Contacts between the two chains:
Residue A21 in chain A contacts residue R39 in chain B (closest heavy-atom distance 3.3 Å).
Residue G15 in chain A interacts with residue A149 in chain B (closest heavy-atom distance 3.1 Å).
Residue T5 in chain A is in contact with residue Q158 in chain B (closest heavy-atom distance 3.2 Å).
Residue V17 in chain A contacts residue A97 in chain B (closest heavy-atom distance 3.2 Å).
Residue G9 in chain A interacts with residue V29 in chain B (closest heavy-atom distance 3.3 Å).
Residue T10 in chain A is in contact with residue Q31 in chain B (closest heavy-atom distance 3.1 Å).
Residue T4 in chain A contacts residue N19 in chain B (closest heavy-atom distance 3.2 Å).
Residue T10 in chain A contacts residue D30 in chain B (closest heavy-atom distance 3.2 Å).
Residue T4 in chain A interacts with residue Y159 in chain B (closest heavy-atom distance 2.9 Å).
Residue G8 in chain A is in contact with residue F155 in chain B (closest heavy-atom distance 2.9 Å).
Residue F13 in chain A contacts residue A136 in chain B (closest heavy-atom distance 3.4 Å).
Residue E16 in chain A interacts with residue A149 in chain B (closest heavy-atom distance 3.4 Å).
Residue D63 in chain A interacts with residue R39 in chain B (closest heavy-atom distance 3.4 Å).
Residue A20 in chain A contacts residue R39 in chain B (closest heavy-atom distance 3.2 Å).
Residue V17 in chain A is in contact with residue A149 in chain B (closest heavy-atom distance 3.4 Å).
Residue G15 in chain A interacts with residue Y138 in chain B (closest heavy-atom distance 3.1 Å).
Residue E16 in chain A is in contact with residue V38 in chain B (closest heavy-atom distance 3.0 Å).
Residue D61 in chain A contacts residue R39 in chain B (closest heavy-atom distance 2.9 Å).
Residue E16 in chain A contacts residue Y138 in chain B (closest heavy-atom distance 3.2 Å).
Residue T5 in chain A contacts residue F119 in chain B (closest heavy-atom distance 3.5 Å).
Residue H12 in chain A contacts residue D152 in chain B (closest heavy-atom distance 3.2 Å).
Residue E16 in chain A interacts with residue Q37 in chain B (closest heavy-atom distance 3.0 Å).
Residue N7 in chain A interacts with residue K156 in chain B (closest heavy-atom distance 3.2 Å).
Residue H12 in chain A is in contact with residue Q31 in chain B (closest heavy-atom distance 3.0 Å).
Residue G9 in chain A is in contact with residue I57 in chain B (closest heavy-atom distance 3.3 Å).
Residue V17 in chain A contacts residue T145 in chain B (closest heavy-atom distance 2.8 Å).
Residue V24 in chain A is in contact with residue Q37 in chain B (closest heavy-atom distance 3.4 Å).
Residue A3 in chain A contacts residue Y159 in chain B (closest heavy-atom distance 3.2 Å).
Residue F13 in chain A interacts with residue V33 in chain B (closest heavy-atom distance 3.4 Å).
Residue C62 in chain A interacts with residue R39 in chain B (closest heavy-atom distance 3.2 Å).
Residue G9 in chain A contacts residue T154 in chain B (closest heavy-atom distance 3.4 Å).
Residue V11 in chain A contacts residue A153 in chain B (closest heavy-atom distance 2.9 Å).
Residue E16 in chain A interacts with residue G36 in chain B (closest heavy-atom distance 3.1 Å).
Residue F13 in chain A is in contact with residue A151 in chain B (closest heavy-atom distance 2.8 Å).
Residue F13 in chain A is in contact with residue L87 in chain B (closest heavy-atom distance 3.2 Å).
Residue V11 in chain A contacts residue D152 in chain B (closest heavy-atom distance 3.2 Å).
Residue V6 in chain A interacts with residue V157 in chain B (closest heavy-atom distance 2.8 Å).
Residue G9 in chain A is in contact with residue F155 in chain B (closest heavy-atom distance 2.9 Å).
Residue K14 in chain A is in contact with residue L35 in chain B (closest heavy-atom distance 2.7 Å).
Residue T10 in chain A interacts with residue V29 in chain B (closest heavy-atom distance 2.8 Å).
Residue T4 in chain A contacts residue Q158 in chain B (closest heavy-atom distance 3.2 Å).
Residue N7 in chain A interacts with residue F155 in chain B (closest heavy-atom distance 2.5 Å).
Residue V17 in chain A interacts with residue G147 in chain B (closest heavy-atom distance 2.6 Å).
Residue V18 in chain A is in contact with residue T40 in chain B (closest heavy-atom distance 2.9 Å).
Residue N7 in chain A is in contact with residue E16 in chain B (closest heavy-atom distance 2.9 Å).
Residue K14 in chain A is in contact with residue V33 in chain B (closest heavy-atom distance 2.9 Å).
Residue G15 in chain A is in contact with residue N150 in chain B (closest heavy-atom distance 2.9 Å).
Residue N7 in chain A interacts with residue T154 in chain B (closest heavy-atom distance 3.0 Å).
Residue A23 in chain A contacts residue Q37 in chain B (closest heavy-atom distance 3.1 Å).
Residue V17 in chain A interacts with residue V100 in chain B (closest heavy-atom distance 3.5 Å).
Residue V18 in chain A contacts residue Q37 in chain B (closest heavy-atom distance 3.4 Å).
Residue V17 in chain A contacts residue P146 in chain B (closest heavy-atom distance 3.2 Å).
Residue E16 in chain A is in contact with residue G147 in chain B (closest heavy-atom distance 2.8 Å).
Residue V17 in chain A interacts with residue V38 in chain B (closest heavy-atom distance 3.1 Å).
Residue V6 in chain A is in contact with residue V18 in chain B (closest heavy-atom distance 3.5 Å).
Residue V18 in chain A contacts residue V38 in chain B (closest heavy-atom distance 2.7 Å).
Residue N19 in chain A interacts with residue R39 in chain B (closest heavy-atom distance 3.4 Å).
Residue F13 in chain A interacts with residue N150 in chain B (closest heavy-atom distance 3.5 Å).
Residue K14 in chain A is in contact with residue Q34 in chain B (closest heavy-atom distance 3.2 Å).
Residue H12 in chain A is in contact with residue V33 in chain B (closest heavy-atom distance 2.4 Å).

These two protein chains interact to form a complex.

Sequence of chain A:
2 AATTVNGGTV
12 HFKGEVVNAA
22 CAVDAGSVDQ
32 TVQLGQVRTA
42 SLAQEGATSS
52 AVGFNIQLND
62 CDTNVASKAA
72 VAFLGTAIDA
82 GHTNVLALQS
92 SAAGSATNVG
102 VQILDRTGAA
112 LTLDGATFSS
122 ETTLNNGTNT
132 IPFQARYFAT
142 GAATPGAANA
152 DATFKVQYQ

Sequence of chain B:
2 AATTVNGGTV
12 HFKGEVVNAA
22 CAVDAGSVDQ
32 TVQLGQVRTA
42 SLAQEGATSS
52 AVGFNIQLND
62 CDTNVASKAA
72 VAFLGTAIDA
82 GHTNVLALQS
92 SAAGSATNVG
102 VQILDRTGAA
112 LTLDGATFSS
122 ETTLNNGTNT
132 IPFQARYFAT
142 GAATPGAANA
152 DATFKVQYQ